Sequence of protein 1:
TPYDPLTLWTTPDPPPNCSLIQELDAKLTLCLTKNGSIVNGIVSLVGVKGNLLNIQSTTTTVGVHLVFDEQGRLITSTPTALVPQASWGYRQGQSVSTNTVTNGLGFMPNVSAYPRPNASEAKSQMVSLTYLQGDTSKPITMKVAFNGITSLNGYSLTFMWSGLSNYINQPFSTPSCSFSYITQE

These two protein chains interact to form a complex.

Sequence of protein 2:
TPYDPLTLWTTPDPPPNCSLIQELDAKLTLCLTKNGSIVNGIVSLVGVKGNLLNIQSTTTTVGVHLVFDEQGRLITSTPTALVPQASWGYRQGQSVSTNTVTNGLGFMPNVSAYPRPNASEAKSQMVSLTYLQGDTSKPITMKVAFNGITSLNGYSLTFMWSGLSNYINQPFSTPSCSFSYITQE

Residue-level contacts at the interface:
Residue K123 in protein 2 is in contact with residue S176 in protein 1 (closest heavy-atom distance 2.6 Å).
Residue S180 in protein 2 contacts residue S178 in protein 1 (closest heavy-atom distance 3.8 Å).
Residue K123 in protein 2 is in contact with residue T29 in protein 1 (closest heavy-atom distance 3.0 Å).
Residue M126 in protein 2 is in contact with residue S178 in protein 1 (closest heavy-atom distance 3.9 Å).
Residue K123 in protein 2 interacts with residue S44 in protein 1 (closest heavy-atom distance 3.7 Å).
Residue V127 in protein 2 contacts residue T130 in protein 1 (closest heavy-atom distance 3.5 Å).
Residue N110 in protein 2 is in contact with residue R91 in protein 1 (closest heavy-atom distance 3.6 Å).
Residue I38 in protein 2 interacts with residue T33 in protein 1 (closest heavy-atom distance 3.4 Å).
Residue N35 in protein 2 is in contact with residue N35 in protein 1 (closest heavy-atom distance 3.4 Å).
Residue I38 in protein 2 interacts with residue N40 in protein 1 (closest heavy-atom distance 3.2 Å).
Residue S37 in protein 2 interacts with residue T33 in protein 1 (closest heavy-atom distance 3.5 Å).
Residue A122 in protein 2 interacts with residue G134 in protein 1 (closest heavy-atom distance 4.0 Å).
Residue L129 in protein 2 contacts residue L129 in protein 1 (closest heavy-atom distance 3.8 Å).
Residue A113 in protein 2 interacts with residue P12 in protein 1 (closest heavy-atom distance 3.5 Å).
Residue Q184 in protein 2 is in contact with residue R91 in protein 1 (closest heavy-atom distance 2.9 Å).
Residue A122 in protein 2 is in contact with residue S176 in protein 1 (closest heavy-atom distance 3.7 Å).
Residue N35 in protein 2 interacts with residue K34 in protein 1 (closest heavy-atom distance 3.5 Å).
Residue V127 in protein 2 interacts with residue Y131 in protein 1 (closest heavy-atom distance 3.4 Å).
Residue S37 in protein 2 interacts with residue T7 in protein 1 (closest heavy-atom distance 3.2 Å).
Residue N110 in protein 2 contacts residue P12 in protein 1 (closest heavy-atom distance 3.4 Å).
Residue Q125 in protein 2 interacts with residue P175 in protein 1 (closest heavy-atom distance 3.3 Å).
Residue N35 in protein 2 contacts residue T33 in protein 1 (closest heavy-atom distance 3.0 Å).
Residue K123 in protein 2 interacts with residue T174 in protein 1 (closest heavy-atom distance 3.8 Å).
Residue L129 in protein 2 is in contact with residue Y131 in protein 1 (closest heavy-atom distance 3.8 Å).
Residue V127 in protein 2 contacts residue G134 in protein 1 (closest heavy-atom distance 3.7 Å).
Residue N110 in protein 2 interacts with residue Q94 in protein 1 (closest heavy-atom distance 2.7 Å).
Residue S112 in protein 2 interacts with residue Q94 in protein 1 (closest heavy-atom distance 3.7 Å).
Residue I38 in protein 2 interacts with residue I42 in protein 1 (closest heavy-atom distance 3.9 Å).
Residue N40 in protein 2 interacts with residue N40 in protein 1 (closest heavy-atom distance 3.3 Å).
Residue S180 in protein 2 is in contact with residue I42 in protein 1 (closest heavy-atom distance 3.3 Å).
Residue I182 in protein 2 contacts residue C31 in protein 1 (closest heavy-atom distance 3.9 Å).
Residue A122 in protein 2 interacts with residue P175 in protein 1 (closest heavy-atom distance 3.0 Å).
Residue A122 in protein 2 contacts residue S173 in protein 1 (closest heavy-atom distance 3.6 Å).
Residue A122 in protein 2 contacts residue T174 in protein 1 (closest heavy-atom distance 3.4 Å).
Residue S37 in protein 2 interacts with residue C31 in protein 1 (closest heavy-atom distance 3.9 Å).
Residue E185 in protein 2 interacts with residue R91 in protein 1 (closest heavy-atom distance 3.9 Å).
Residue K143 in protein 2 contacts residue G134 in protein 1 (closest heavy-atom distance 2.9 Å).
Residue Q184 in protein 2 contacts residue Q94 in protein 1 (closest heavy-atom distance 2.9 Å).
Residue S37 in protein 2 contacts residue R91 in protein 1 (closest heavy-atom distance 2.9 Å).
Residue I38 in protein 2 is in contact with residue C31 in protein 1 (closest heavy-atom distance 3.7 Å).
Residue I182 in protein 2 is in contact with residue W9 in protein 1 (closest heavy-atom distance 3.7 Å).
Residue A122 in protein 2 is in contact with residue Q133 in protein 1 (closest heavy-atom distance 3.3 Å).
Residue I38 in protein 2 contacts residue G41 in protein 1 (closest heavy-atom distance 4.1 Å).
Residue Y181 in protein 2 is in contact with residue I42 in protein 1 (closest heavy-atom distance 3.4 Å).
Residue Q125 in protein 2 interacts with residue G134 in protein 1 (closest heavy-atom distance 3.5 Å).
Residue T141 in protein 2 contacts residue Y131 in protein 1 (closest heavy-atom distance 3.4 Å).
Residue N35 in protein 2 is in contact with residue N40 in protein 1 (closest heavy-atom distance 2.9 Å).
Residue M126 in protein 2 interacts with residue S176 in protein 1 (closest heavy-atom distance 3.3 Å).
Residue G36 in protein 2 interacts with residue D4 in protein 1 (closest heavy-atom distance 3.9 Å).
Residue G36 in protein 2 is in contact with residue T7 in protein 1 (closest heavy-atom distance 4.0 Å).
Residue T183 in protein 2 interacts with residue R91 in protein 1 (closest heavy-atom distance 3.2 Å).
Residue T141 in protein 2 interacts with residue T136 in protein 1 (closest heavy-atom distance 3.6 Å).
Residue Y114 in protein 2 contacts residue S176 in protein 1 (closest heavy-atom distance 3.6 Å).
Residue K123 in protein 2 interacts with residue P12 in protein 1 (closest heavy-atom distance 2.7 Å).
Residue M126 in protein 2 contacts residue I42 in protein 1 (closest heavy-atom distance 4.0 Å).
Residue Q125 in protein 2 interacts with residue S176 in protein 1 (closest heavy-atom distance 2.7 Å).
Residue I182 in protein 2 contacts residue I42 in protein 1 (closest heavy-atom distance 4.1 Å).
Residue S112 in protein 2 interacts with residue D13 in protein 1 (closest heavy-atom distance 3.4 Å).
Residue V127 in protein 2 is in contact with residue T136 in protein 1 (closest heavy-atom distance 3.8 Å).
Residue S112 in protein 2 interacts with residue P12 in protein 1 (closest heavy-atom distance 3.4 Å).